These two protein chains interact to form a complex.

Sequence of protein 2:
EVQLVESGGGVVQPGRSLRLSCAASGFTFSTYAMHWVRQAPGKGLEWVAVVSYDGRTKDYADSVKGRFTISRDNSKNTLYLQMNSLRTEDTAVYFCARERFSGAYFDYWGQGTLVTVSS

Sequence of protein 1:
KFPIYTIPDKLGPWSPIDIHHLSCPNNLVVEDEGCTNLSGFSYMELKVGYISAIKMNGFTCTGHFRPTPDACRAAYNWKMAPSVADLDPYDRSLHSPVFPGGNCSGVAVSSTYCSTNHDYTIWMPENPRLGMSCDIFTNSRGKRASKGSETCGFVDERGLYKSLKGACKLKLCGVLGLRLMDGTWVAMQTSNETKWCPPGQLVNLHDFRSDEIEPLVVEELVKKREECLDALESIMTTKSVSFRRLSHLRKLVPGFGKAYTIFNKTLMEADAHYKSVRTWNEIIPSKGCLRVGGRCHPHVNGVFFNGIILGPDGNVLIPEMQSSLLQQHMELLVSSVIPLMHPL

Contacts between the two chains:
Residue S265 in protein 1 is in contact with residue R56 in protein 2 (closest heavy-atom distance 2.6 Å).
Residue R264 in protein 1 is in contact with residue R56 in protein 2 (closest heavy-atom distance 3.6 Å).
Residue D262 in protein 1 is in contact with residue R56 in protein 2 (closest heavy-atom distance 3.6 Å).
Residue L260 in protein 1 contacts residue R56 in protein 2 (closest heavy-atom distance 3.8 Å).
Residue F263 in protein 1 contacts residue R56 in protein 2 (closest heavy-atom distance 5.0 Å).